Interface contacts:
Residue F14 in chain B contacts residue L17 in chain A (closest heavy-atom distance 3.8 Å).
Residue E16 in chain B interacts with residue N18 in chain A (closest heavy-atom distance 4.8 Å).
Residue F14 in chain B interacts with residue S21 in chain A (closest heavy-atom distance 4.3 Å).
Residue L13 in chain B contacts residue N18 in chain A (closest heavy-atom distance 4.4 Å).
Residue V18 in chain B is in contact with residue M14 in chain A (closest heavy-atom distance 3.6 Å).
Residue C15 in chain B interacts with residue N18 in chain A (closest heavy-atom distance 2.8 Å).
Residue F14 in chain B is in contact with residue N18 in chain A (closest heavy-atom distance 4.0 Å).
Residue C15 in chain B interacts with residue M14 in chain A (closest heavy-atom distance 3.6 Å).
Residue C15 in chain B contacts residue Q11 in chain A (closest heavy-atom distance 4.9 Å).
Residue C15 in chain B is in contact with residue R15 in chain A (closest heavy-atom distance 4.5 Å).
Residue F14 in chain B contacts residue M14 in chain A (closest heavy-atom distance 3.2 Å).

Sequence of chain B:
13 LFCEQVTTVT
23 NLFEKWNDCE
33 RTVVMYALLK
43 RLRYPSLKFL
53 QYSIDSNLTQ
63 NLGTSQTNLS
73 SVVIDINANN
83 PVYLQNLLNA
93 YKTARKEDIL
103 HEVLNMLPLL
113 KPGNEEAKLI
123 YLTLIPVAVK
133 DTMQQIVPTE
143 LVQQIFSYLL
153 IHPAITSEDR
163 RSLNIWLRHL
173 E

This data describes a binding interaction between two proteins.

Sequence of chain A:
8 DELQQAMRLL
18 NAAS